Sequence of protein 2:
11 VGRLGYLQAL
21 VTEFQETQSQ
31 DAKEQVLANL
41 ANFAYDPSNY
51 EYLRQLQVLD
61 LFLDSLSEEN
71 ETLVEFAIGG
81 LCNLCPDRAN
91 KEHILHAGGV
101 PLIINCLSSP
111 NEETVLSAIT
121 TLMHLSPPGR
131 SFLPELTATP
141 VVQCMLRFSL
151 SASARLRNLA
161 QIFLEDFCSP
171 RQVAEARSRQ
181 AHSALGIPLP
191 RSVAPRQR

Sequence of protein 1:
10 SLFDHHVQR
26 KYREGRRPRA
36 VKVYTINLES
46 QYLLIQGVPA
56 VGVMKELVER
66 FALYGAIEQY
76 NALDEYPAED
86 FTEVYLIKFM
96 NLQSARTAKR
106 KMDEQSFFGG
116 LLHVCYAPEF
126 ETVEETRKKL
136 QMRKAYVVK

These two protein chains interact to form a complex.

Residue-level contacts at the interface:
Residue G79 in protein 2 interacts with residue T40 in protein 1 (closest heavy-atom distance 3.2 Å).
Residue N83 in protein 2 interacts with residue R138 in protein 1 (closest heavy-atom distance 3.3 Å).
Residue H124 in protein 2 is in contact with residue I41 in protein 1 (closest heavy-atom distance 4.1 Å).
Residue N158 in protein 2 contacts residue T131 in protein 1 (closest heavy-atom distance 3.9 Å).
Residue H124 in protein 2 contacts residue L135 in protein 1 (closest heavy-atom distance 4.0 Å).
Residue C82 in protein 2 contacts residue N42 in protein 1 (closest heavy-atom distance 4.2 Å).
Residue Y45 in protein 2 contacts residue I41 in protein 1 (closest heavy-atom distance 4.2 Å).
Residue S117 in protein 2 is in contact with residue N42 in protein 1 (closest heavy-atom distance 3.8 Å).
Residue E165 in protein 2 contacts residue R132 in protein 1 (closest heavy-atom distance 3.5 Å).
Residue Q35 in protein 2 is in contact with residue V36 in protein 1 (closest heavy-atom distance 4.2 Å).
Residue R155 in protein 2 is in contact with residue E124 in protein 1 (closest heavy-atom distance 4.0 Å).
Residue N42 in protein 2 contacts residue V38 in protein 1 (closest heavy-atom distance 3.4 Å).
Residue A154 in protein 2 interacts with residue E124 in protein 1 (closest heavy-atom distance 3.7 Å).
Residue N42 in protein 2 contacts residue K37 in protein 1 (closest heavy-atom distance 3.4 Å).
Residue I162 in protein 2 contacts residue T131 in protein 1 (closest heavy-atom distance 3.5 Å).
Residue R155 in protein 2 is in contact with residue P123 in protein 1 (closest heavy-atom distance 3.2 Å).
Residue Y45 in protein 2 interacts with residue Y39 in protein 1 (closest heavy-atom distance 3.7 Å).
Residue P86 in protein 2 is in contact with residue V142 in protein 1 (closest heavy-atom distance 3.6 Å).
Residue N42 in protein 2 interacts with residue Y39 in protein 1 (closest heavy-atom distance 3.1 Å).
Residue R155 in protein 2 interacts with residue N42 in protein 1 (closest heavy-atom distance 3.6 Å).
Residue C82 in protein 2 is in contact with residue T40 in protein 1 (closest heavy-atom distance 3.8 Å).
Residue C82 in protein 2 contacts residue I41 in protein 1 (closest heavy-atom distance 4.1 Å).
Residue Y16 in protein 2 is in contact with residue Y27 in protein 1 (closest heavy-atom distance 3.0 Å).
Residue F76 in protein 2 is in contact with residue V36 in protein 1 (closest heavy-atom distance 4.3 Å).
Residue V11 in protein 2 interacts with residue R28 in protein 1 (closest heavy-atom distance 2.8 Å).
Residue R155 in protein 2 is in contact with residue L43 in protein 1 (closest heavy-atom distance 3.7 Å).
Residue A38 in protein 2 contacts residue V38 in protein 1 (closest heavy-atom distance 3.6 Å).
Residue F76 in protein 2 interacts with residue K37 in protein 1 (closest heavy-atom distance 4.3 Å).
Residue P86 in protein 2 interacts with residue K139 in protein 1 (closest heavy-atom distance 3.5 Å).
Residue Y50 in protein 2 is in contact with residue R138 in protein 1 (closest heavy-atom distance 3.7 Å).
Residue D87 in protein 2 is in contact with residue V142 in protein 1 (closest heavy-atom distance 4.2 Å).
Residue Y50 in protein 2 interacts with residue V142 in protein 1 (closest heavy-atom distance 3.9 Å).
Residue R155 in protein 2 is in contact with residue L11 in protein 1 (closest heavy-atom distance 3.7 Å).
Residue Y45 in protein 2 interacts with residue R101 in protein 1 (closest heavy-atom distance 4.2 Å).
Residue H124 in protein 2 contacts residue K139 in protein 1 (closest heavy-atom distance 3.2 Å).
Residue S117 in protein 2 contacts residue T40 in protein 1 (closest heavy-atom distance 4.3 Å).
Residue P47 in protein 2 is in contact with residue Y141 in protein 1 (closest heavy-atom distance 3.3 Å).
Residue Y16 in protein 2 is in contact with residue R28 in protein 1 (closest heavy-atom distance 3.5 Å).
Residue F76 in protein 2 contacts residue V38 in protein 1 (closest heavy-atom distance 3.2 Å).
Residue Y45 in protein 2 contacts residue E44 in protein 1 (closest heavy-atom distance 3.2 Å).
Residue V36 in protein 2 contacts residue Y27 in protein 1 (closest heavy-atom distance 3.3 Å).
Residue N83 in protein 2 interacts with residue Y39 in protein 1 (closest heavy-atom distance 4.0 Å).
Residue Q35 in protein 2 is in contact with residue R18 in protein 1 (closest heavy-atom distance 2.4 Å).
Residue Y45 in protein 2 is in contact with residue R138 in protein 1 (closest heavy-atom distance 3.6 Å).
Residue I162 in protein 2 interacts with residue V128 in protein 1 (closest heavy-atom distance 3.3 Å).
Residue L116 in protein 2 interacts with residue N42 in protein 1 (closest heavy-atom distance 3.4 Å).
Residue Q161 in protein 2 contacts residue V128 in protein 1 (closest heavy-atom distance 4.3 Å).
Residue T120 in protein 2 is in contact with residue I41 in protein 1 (closest heavy-atom distance 3.7 Å).
Residue I162 in protein 2 interacts with residue R132 in protein 1 (closest heavy-atom distance 3.2 Å).
Residue N158 in protein 2 is in contact with residue T127 in protein 1 (closest heavy-atom distance 2.9 Å).
Residue E23 in protein 2 contacts residue Y27 in protein 1 (closest heavy-atom distance 2.9 Å).
Residue T120 in protein 2 interacts with residue N42 in protein 1 (closest heavy-atom distance 2.9 Å).
Residue A32 in protein 2 contacts residue Y27 in protein 1 (closest heavy-atom distance 2.5 Å).
Residue N158 in protein 2 interacts with residue V128 in protein 1 (closest heavy-atom distance 2.4 Å).
Residue A41 in protein 2 is in contact with residue V38 in protein 1 (closest heavy-atom distance 3.4 Å).
Residue Q35 in protein 2 contacts residue Y27 in protein 1 (closest heavy-atom distance 3.0 Å).
Residue N158 in protein 2 interacts with residue E126 in protein 1 (closest heavy-atom distance 3.5 Å).
Residue T120 in protein 2 is in contact with residue L135 in protein 1 (closest heavy-atom distance 4.2 Å).
Residue L20 in protein 2 interacts with residue Y27 in protein 1 (closest heavy-atom distance 3.6 Å).
Residue L37 in protein 2 is in contact with residue V38 in protein 1 (closest heavy-atom distance 4.2 Å).